Sequence of protein 2:
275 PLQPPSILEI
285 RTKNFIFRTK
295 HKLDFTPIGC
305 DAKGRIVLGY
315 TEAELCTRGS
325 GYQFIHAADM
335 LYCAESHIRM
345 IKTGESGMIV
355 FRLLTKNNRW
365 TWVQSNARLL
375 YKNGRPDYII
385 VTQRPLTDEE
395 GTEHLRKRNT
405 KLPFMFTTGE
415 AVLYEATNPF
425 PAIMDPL

Sequence of protein 1:
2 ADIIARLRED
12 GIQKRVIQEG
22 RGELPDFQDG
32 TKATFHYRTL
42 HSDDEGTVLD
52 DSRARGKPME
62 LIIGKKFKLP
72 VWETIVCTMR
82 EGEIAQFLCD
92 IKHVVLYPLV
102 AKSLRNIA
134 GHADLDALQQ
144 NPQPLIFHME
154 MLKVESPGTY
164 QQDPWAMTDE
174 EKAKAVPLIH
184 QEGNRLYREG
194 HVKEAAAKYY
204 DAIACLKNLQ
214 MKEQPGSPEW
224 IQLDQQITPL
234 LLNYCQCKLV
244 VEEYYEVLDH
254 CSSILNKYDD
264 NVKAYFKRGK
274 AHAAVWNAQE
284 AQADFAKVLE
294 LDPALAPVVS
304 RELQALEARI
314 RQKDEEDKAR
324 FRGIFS

Contacts between the two chains:
Residue K67 in protein 1 interacts with residue E419 in protein 2 (closest heavy-atom distance 3.0 Å).
Residue M214 in protein 1 interacts with residue A426 in protein 2 (closest heavy-atom distance 2.4 Å).
Residue K66 in protein 1 contacts residue E419 in protein 2 (closest heavy-atom distance 3.8 Å).
Residue P218 in protein 1 contacts residue I427 in protein 2 (closest heavy-atom distance 3.1 Å).
Residue N211 in protein 1 is in contact with residue F410 in protein 2 (closest heavy-atom distance 3.5 Å).
Residue G31 in protein 1 contacts residue Y418 in protein 2 (closest heavy-atom distance 4.1 Å).
Residue A207 in protein 1 interacts with residue F410 in protein 2 (closest heavy-atom distance 4.5 Å).
Residue W168 in protein 1 interacts with residue A415 in protein 2 (closest heavy-atom distance 4.7 Å).
Residue K175 in protein 1 is in contact with residue F410 in protein 2 (closest heavy-atom distance 3.9 Å).
Residue K66 in protein 1 is in contact with residue Y418 in protein 2 (closest heavy-atom distance 3.2 Å).
Residue P218 in protein 1 is in contact with residue I345 in protein 2 (closest heavy-atom distance 3.9 Å).
Residue Y203 in protein 1 is in contact with residue F408 in protein 2 (closest heavy-atom distance 3.2 Å).
Residue M214 in protein 1 interacts with residue I427 in protein 2 (closest heavy-atom distance 4.8 Å).
Residue E61 in protein 1 contacts residue E414 in protein 2 (closest heavy-atom distance 4.7 Å).
Residue A207 in protein 1 interacts with residue F408 in protein 2 (closest heavy-atom distance 3.5 Å).
Residue H253 in protein 1 is in contact with residue F408 in protein 2 (closest heavy-atom distance 3.5 Å).
Residue G65 in protein 1 interacts with residue Y418 in protein 2 (closest heavy-atom distance 3.4 Å).
Residue L234 in protein 1 is in contact with residue F408 in protein 2 (closest heavy-atom distance 3.5 Å).
Residue I64 in protein 1 is in contact with residue Y418 in protein 2 (closest heavy-atom distance 3.4 Å).
Residue Q217 in protein 1 contacts residue A426 in protein 2 (closest heavy-atom distance 2.2 Å).
Residue W168 in protein 1 is in contact with residue F410 in protein 2 (closest heavy-atom distance 3.4 Å).
Residue Q217 in protein 1 interacts with residue L431 in protein 2 (closest heavy-atom distance 4.8 Å).
Residue T32 in protein 1 contacts residue Y418 in protein 2 (closest heavy-atom distance 4.3 Å).
Residue W223 in protein 1 interacts with residue I342 in protein 2 (closest heavy-atom distance 4.4 Å).
Residue K69 in protein 1 interacts with residue V416 in protein 2 (closest heavy-atom distance 2.7 Å).
Residue I206 in protein 1 contacts residue F408 in protein 2 (closest heavy-atom distance 3.5 Å).
Residue D204 in protein 1 interacts with residue T411 in protein 2 (closest heavy-atom distance 4.4 Å).
Residue I63 in protein 1 interacts with residue Y418 in protein 2 (closest heavy-atom distance 2.8 Å).
Residue K260 in protein 1 is in contact with residue K346 in protein 2 (closest heavy-atom distance 3.5 Å).
Residue K67 in protein 1 contacts residue A420 in protein 2 (closest heavy-atom distance 3.4 Å).
Residue K67 in protein 1 contacts residue L417 in protein 2 (closest heavy-atom distance 3.6 Å).
Residue W168 in protein 1 contacts residue E419 in protein 2 (closest heavy-atom distance 2.9 Å).
Residue K67 in protein 1 interacts with residue Y418 in protein 2 (closest heavy-atom distance 2.8 Å).
Residue P167 in protein 1 interacts with residue F410 in protein 2 (closest heavy-atom distance 3.2 Å).
Residue K67 in protein 1 is in contact with residue T421 in protein 2 (closest heavy-atom distance 4.5 Å).
Residue M214 in protein 1 interacts with residue P425 in protein 2 (closest heavy-atom distance 3.1 Å).
Residue Y237 in protein 1 is in contact with residue F408 in protein 2 (closest heavy-atom distance 4.1 Å).
Residue W168 in protein 1 is in contact with residue G413 in protein 2 (closest heavy-atom distance 2.8 Å).
Residue M214 in protein 1 contacts residue L335 in protein 2 (closest heavy-atom distance 4.3 Å).
Residue D227 in protein 1 interacts with residue K346 in protein 2 (closest heavy-atom distance 4.5 Å).
Residue K210 in protein 1 contacts residue F408 in protein 2 (closest heavy-atom distance 3.7 Å).
Residue C208 in protein 1 contacts residue F410 in protein 2 (closest heavy-atom distance 3.7 Å).
Residue F68 in protein 1 contacts residue L417 in protein 2 (closest heavy-atom distance 3.5 Å).
Residue F68 in protein 1 contacts residue Y418 in protein 2 (closest heavy-atom distance 2.5 Å).
Residue Y203 in protein 1 contacts residue T411 in protein 2 (closest heavy-atom distance 4.1 Å).
Residue Q217 in protein 1 is in contact with residue D429 in protein 2 (closest heavy-atom distance 4.2 Å).
Residue K215 in protein 1 is in contact with residue A426 in protein 2 (closest heavy-atom distance 3.3 Å).
Residue F68 in protein 1 contacts residue E419 in protein 2 (closest heavy-atom distance 4.7 Å).
Residue Q217 in protein 1 interacts with residue I427 in protein 2 (closest heavy-atom distance 3.6 Å).
Residue W168 in protein 1 interacts with residue E414 in protein 2 (closest heavy-atom distance 3.7 Å).
Residue M214 in protein 1 interacts with residue F424 in protein 2 (closest heavy-atom distance 4.0 Å).
Residue I108 in protein 1 is in contact with residue T412 in protein 2 (closest heavy-atom distance 3.8 Å).
Residue E216 in protein 1 interacts with residue A426 in protein 2 (closest heavy-atom distance 3.5 Å).
Residue A207 in protein 1 interacts with residue M409 in protein 2 (closest heavy-atom distance 3.4 Å).
Residue K215 in protein 1 contacts residue P423 in protein 2 (closest heavy-atom distance 3.4 Å).
Residue K69 in protein 1 is in contact with residue A420 in protein 2 (closest heavy-atom distance 4.3 Å).
Residue K69 in protein 1 interacts with residue L417 in protein 2 (closest heavy-atom distance 3.8 Å).
Residue Y203 in protein 1 contacts residue P407 in protein 2 (closest heavy-atom distance 2.1 Å).
Residue Y203 in protein 1 contacts residue M409 in protein 2 (closest heavy-atom distance 3.8 Å).
Residue A169 in protein 1 contacts residue E419 in protein 2 (closest heavy-atom distance 4.3 Å).

The following describes two proteins that form a bound complex.